Sequence of chain B:
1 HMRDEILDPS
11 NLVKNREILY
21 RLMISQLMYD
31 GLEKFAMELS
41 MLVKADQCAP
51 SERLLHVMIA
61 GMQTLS

Residue-level contacts at the interface:
Residue L19 in chain A contacts residue L55 in chain B (closest heavy-atom distance 3.8 Å).
Residue Q26 in chain A interacts with residue L19 in chain B (closest heavy-atom distance 3.6 Å).
Residue E52 in chain A interacts with residue R16 in chain B (closest heavy-atom distance 3.0 Å).
Residue V57 in chain A interacts with residue M58 in chain B (closest heavy-atom distance 3.7 Å).
Residue L42 in chain A interacts with residue F35 in chain B (closest heavy-atom distance 3.6 Å).
Residue L19 in chain A contacts residue Q26 in chain B (closest heavy-atom distance 3.6 Å).
Residue L27 in chain A interacts with residue M23 in chain B (closest heavy-atom distance 3.9 Å).
Residue L39 in chain A contacts residue L27 in chain B (closest heavy-atom distance 3.9 Å).
Residue L22 in chain A is in contact with residue M58 in chain B (closest heavy-atom distance 3.7 Å).
Residue P9 in chain A is in contact with residue I59 in chain B (closest heavy-atom distance 3.9 Å).
Residue H56 in chain A contacts residue L65 in chain B (closest heavy-atom distance 4.0 Å).
Residue R16 in chain A contacts residue E52 in chain B (closest heavy-atom distance 3.0 Å).
Residue L12 in chain A interacts with residue I59 in chain B (closest heavy-atom distance 3.9 Å).
Residue I59 in chain A interacts with residue L7 in chain B (closest heavy-atom distance 3.7 Å).
Residue F35 in chain A contacts residue E38 in chain B (closest heavy-atom distance 3.7 Å).
Residue L54 in chain A interacts with residue L19 in chain B (closest heavy-atom distance 3.8 Å).
Residue D30 in chain A contacts residue Y20 in chain B (closest heavy-atom distance 2.6 Å).
Residue L7 in chain A interacts with residue M62 in chain B (closest heavy-atom distance 3.8 Å).
Residue N15 in chain A contacts residue M58 in chain B (closest heavy-atom distance 3.6 Å).
Residue R16 in chain A contacts residue L55 in chain B (closest heavy-atom distance 3.6 Å).
Residue A60 in chain A interacts with residue L65 in chain B (closest heavy-atom distance 3.8 Å).
Residue L55 in chain A contacts residue R16 in chain B (closest heavy-atom distance 3.6 Å).
Residue F35 in chain A contacts residue L39 in chain B (closest heavy-atom distance 3.9 Å).
Residue N15 in chain A is in contact with residue L55 in chain B (closest heavy-atom distance 3.8 Å).
Residue L55 in chain A contacts residue L19 in chain B (closest heavy-atom distance 3.8 Å).
Residue T64 in chain A interacts with residue T64 in chain B (closest heavy-atom distance 2.6 Å).
Residue Y20 in chain A is in contact with residue D30 in chain B (closest heavy-atom distance 2.6 Å).
Residue M58 in chain A interacts with residue N15 in chain B (closest heavy-atom distance 3.6 Å).
Residue M62 in chain A is in contact with residue L7 in chain B (closest heavy-atom distance 3.8 Å).
Residue G61 in chain A interacts with residue G61 in chain B (closest heavy-atom distance 3.5 Å).
Residue M58 in chain A is in contact with residue L19 in chain B (closest heavy-atom distance 3.5 Å).
Residue L19 in chain A interacts with residue L54 in chain B (closest heavy-atom distance 3.8 Å).
Residue I59 in chain A contacts residue L12 in chain B (closest heavy-atom distance 3.9 Å).
Residue Q63 in chain A contacts residue P9 in chain B (closest heavy-atom distance 3.4 Å).
Residue I59 in chain A interacts with residue N15 in chain B (closest heavy-atom distance 3.7 Å).
Residue V57 in chain A is in contact with residue M62 in chain B (closest heavy-atom distance 3.8 Å).
Residue V57 in chain A is in contact with residue G61 in chain B (closest heavy-atom distance 3.5 Å).
Residue L42 in chain A contacts residue L32 in chain B (closest heavy-atom distance 3.5 Å).
Residue Q26 in chain A contacts residue Y20 in chain B (closest heavy-atom distance 4.0 Å).
Residue L39 in chain A contacts residue F35 in chain B (closest heavy-atom distance 3.9 Å).
Residue P9 in chain A is in contact with residue Q63 in chain B (closest heavy-atom distance 3.4 Å).
Residue Y20 in chain A is in contact with residue Q26 in chain B (closest heavy-atom distance 4.0 Å).
Residue G61 in chain A contacts residue V57 in chain B (closest heavy-atom distance 3.5 Å).
Residue L55 in chain A contacts residue N15 in chain B (closest heavy-atom distance 3.8 Å).
Residue L32 in chain A is in contact with residue L42 in chain B (closest heavy-atom distance 3.5 Å).
Residue N15 in chain A is in contact with residue I59 in chain B (closest heavy-atom distance 3.7 Å).
Residue M58 in chain A is in contact with residue L22 in chain B (closest heavy-atom distance 3.7 Å).
Residue L65 in chain A interacts with residue A60 in chain B (closest heavy-atom distance 3.8 Å).
Residue L27 in chain A contacts residue Y20 in chain B (closest heavy-atom distance 3.8 Å).
Residue M58 in chain A contacts residue V57 in chain B (closest heavy-atom distance 3.7 Å).
Residue L7 in chain A is in contact with residue I59 in chain B (closest heavy-atom distance 3.7 Å).
Residue L65 in chain A is in contact with residue H56 in chain B (closest heavy-atom distance 4.0 Å).
Residue M23 in chain A interacts with residue L27 in chain B (closest heavy-atom distance 3.9 Å).
Residue F35 in chain A is in contact with residue L42 in chain B (closest heavy-atom distance 3.6 Å).
Residue L19 in chain A is in contact with residue M58 in chain B (closest heavy-atom distance 3.5 Å).
Residue E38 in chain A interacts with residue F35 in chain B (closest heavy-atom distance 3.7 Å).
Residue Y20 in chain A interacts with residue L27 in chain B (closest heavy-atom distance 3.8 Å).
Residue M62 in chain A contacts residue V57 in chain B (closest heavy-atom distance 3.8 Å).
Residue I59 in chain A contacts residue P9 in chain B (closest heavy-atom distance 3.9 Å).
Residue L27 in chain A interacts with residue L39 in chain B (closest heavy-atom distance 3.9 Å).

These two protein chains interact to form a complex.

Sequence of chain A:
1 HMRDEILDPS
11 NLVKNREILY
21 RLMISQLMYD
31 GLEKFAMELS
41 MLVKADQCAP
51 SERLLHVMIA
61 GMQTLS